The following describes two proteins that form a bound complex.

Contacts between the two chains:
Residue K390 in protein 2 interacts with residue R241 in protein 1 (closest heavy-atom distance 5.0 Å).
Residue Q459 in protein 2 interacts with residue L264 in protein 1 (closest heavy-atom distance 4.5 Å).
Residue E387 in protein 2 interacts with residue R322 in protein 1 (closest heavy-atom distance 3.8 Å).
Residue E393 in protein 2 is in contact with residue A234 in protein 1 (closest heavy-atom distance 4.7 Å).
Residue R713 in protein 2 is in contact with residue D284 in protein 1 (closest heavy-atom distance 4.7 Å).
Residue P458 in protein 2 interacts with residue L262 in protein 1 (closest heavy-atom distance 3.3 Å).
Residue E393 in protein 2 is in contact with residue K233 in protein 1 (closest heavy-atom distance 3.9 Å).
Residue L382 in protein 2 interacts with residue R248 in protein 1 (closest heavy-atom distance 3.6 Å).
Residue P425 in protein 2 is in contact with residue E254 in protein 1 (closest heavy-atom distance 4.8 Å).
Residue Q892 in protein 2 interacts with residue K267 in protein 1 (closest heavy-atom distance 4.6 Å).
Residue D428 in protein 2 contacts residue I258 in protein 1 (closest heavy-atom distance 4.1 Å).
Residue G381 in protein 2 is in contact with residue R248 in protein 1 (closest heavy-atom distance 3.7 Å).
Residue L401 in protein 2 is in contact with residue K229 in protein 1 (closest heavy-atom distance 4.9 Å).
Residue P425 in protein 2 interacts with residue I258 in protein 1 (closest heavy-atom distance 3.9 Å).
Residue K711 in protein 2 is in contact with residue P266 in protein 1 (closest heavy-atom distance 4.9 Å).
Residue A422 in protein 2 is in contact with residue M251 in protein 1 (closest heavy-atom distance 3.6 Å).
Residue P424 in protein 2 interacts with residue M251 in protein 1 (closest heavy-atom distance 4.9 Å).
Residue L385 in protein 2 contacts residue R248 in protein 1 (closest heavy-atom distance 3.9 Å).
Residue A422 in protein 2 contacts residue A255 in protein 1 (closest heavy-atom distance 4.3 Å).
Residue K711 in protein 2 contacts residue L264 in protein 1 (closest heavy-atom distance 3.6 Å).
Residue D461 in protein 2 interacts with residue L264 in protein 1 (closest heavy-atom distance 3.9 Å).
Residue E393 in protein 2 contacts residue I232 in protein 1 (closest heavy-atom distance 4.1 Å).
Residue R713 in protein 2 interacts with residue E282 in protein 1 (closest heavy-atom distance 4.2 Å).
Residue D428 in protein 2 interacts with residue K259 in protein 1 (closest heavy-atom distance 4.3 Å).
Residue V456 in protein 2 interacts with residue G263 in protein 1 (closest heavy-atom distance 3.1 Å).
Residue R392 in protein 2 contacts residue Y235 in protein 1 (closest heavy-atom distance 4.7 Å).
Residue V456 in protein 2 contacts residue L265 in protein 1 (closest heavy-atom distance 4.7 Å).
Residue P425 in protein 2 interacts with residue A255 in protein 1 (closest heavy-atom distance 4.8 Å).
Residue T394 in protein 2 is in contact with residue S231 in protein 1 (closest heavy-atom distance 3.7 Å).
Residue F391 in protein 2 is in contact with residue R241 in protein 1 (closest heavy-atom distance 4.8 Å).
Residue K439 in protein 2 contacts residue L265 in protein 1 (closest heavy-atom distance 4.8 Å).
Residue P458 in protein 2 interacts with residue G263 in protein 1 (closest heavy-atom distance 3.0 Å).
Residue K457 in protein 2 is in contact with residue L264 in protein 1 (closest heavy-atom distance 4.8 Å).
Residue R392 in protein 2 interacts with residue K233 in protein 1 (closest heavy-atom distance 4.9 Å).
Residue I432 in protein 2 contacts residue L262 in protein 1 (closest heavy-atom distance 3.4 Å).
Residue L429 in protein 2 is in contact with residue I258 in protein 1 (closest heavy-atom distance 4.3 Å).
Residue A422 in protein 2 contacts residue A252 in protein 1 (closest heavy-atom distance 4.9 Å).
Residue Y460 in protein 2 contacts residue L264 in protein 1 (closest heavy-atom distance 4.5 Å).
Residue T395 in protein 2 is in contact with residue I232 in protein 1 (closest heavy-atom distance 4.2 Å).
Residue P458 in protein 2 contacts residue K261 in protein 1 (closest heavy-atom distance 3.1 Å).
Residue V386 in protein 2 is in contact with residue R322 in protein 1 (closest heavy-atom distance 4.0 Å).
Residue T394 in protein 2 interacts with residue I232 in protein 1 (closest heavy-atom distance 4.0 Å).
Residue P421 in protein 2 interacts with residue A255 in protein 1 (closest heavy-atom distance 4.5 Å).
Residue I423 in protein 2 contacts residue M251 in protein 1 (closest heavy-atom distance 3.0 Å).
Residue K711 in protein 2 contacts residue K267 in protein 1 (closest heavy-atom distance 3.7 Å).
Residue F391 in protein 2 interacts with residue A234 in protein 1 (closest heavy-atom distance 3.8 Å).
Residue I432 in protein 2 interacts with residue I258 in protein 1 (closest heavy-atom distance 4.7 Å).
Residue P458 in protein 2 interacts with residue L264 in protein 1 (closest heavy-atom distance 3.6 Å).
Residue R392 in protein 2 is in contact with residue A234 in protein 1 (closest heavy-atom distance 3.1 Å).
Residue K457 in protein 2 contacts residue G263 in protein 1 (closest heavy-atom distance 4.6 Å).
Residue R392 in protein 2 is in contact with residue L236 in protein 1 (closest heavy-atom distance 3.8 Å).
Residue V456 in protein 2 is in contact with residue L264 in protein 1 (closest heavy-atom distance 4.0 Å).
Residue L429 in protein 2 contacts residue L262 in protein 1 (closest heavy-atom distance 3.3 Å).
Residue V378 in protein 2 is in contact with residue R248 in protein 1 (closest heavy-atom distance 4.5 Å).
Residue T395 in protein 2 interacts with residue A234 in protein 1 (closest heavy-atom distance 3.3 Å).
Residue F391 in protein 2 interacts with residue K233 in protein 1 (closest heavy-atom distance 3.7 Å).
Residue F391 in protein 2 contacts residue Y235 in protein 1 (closest heavy-atom distance 3.5 Å).
Residue D405 in protein 2 contacts residue S231 in protein 1 (closest heavy-atom distance 4.2 Å).

Sequence of protein 2:
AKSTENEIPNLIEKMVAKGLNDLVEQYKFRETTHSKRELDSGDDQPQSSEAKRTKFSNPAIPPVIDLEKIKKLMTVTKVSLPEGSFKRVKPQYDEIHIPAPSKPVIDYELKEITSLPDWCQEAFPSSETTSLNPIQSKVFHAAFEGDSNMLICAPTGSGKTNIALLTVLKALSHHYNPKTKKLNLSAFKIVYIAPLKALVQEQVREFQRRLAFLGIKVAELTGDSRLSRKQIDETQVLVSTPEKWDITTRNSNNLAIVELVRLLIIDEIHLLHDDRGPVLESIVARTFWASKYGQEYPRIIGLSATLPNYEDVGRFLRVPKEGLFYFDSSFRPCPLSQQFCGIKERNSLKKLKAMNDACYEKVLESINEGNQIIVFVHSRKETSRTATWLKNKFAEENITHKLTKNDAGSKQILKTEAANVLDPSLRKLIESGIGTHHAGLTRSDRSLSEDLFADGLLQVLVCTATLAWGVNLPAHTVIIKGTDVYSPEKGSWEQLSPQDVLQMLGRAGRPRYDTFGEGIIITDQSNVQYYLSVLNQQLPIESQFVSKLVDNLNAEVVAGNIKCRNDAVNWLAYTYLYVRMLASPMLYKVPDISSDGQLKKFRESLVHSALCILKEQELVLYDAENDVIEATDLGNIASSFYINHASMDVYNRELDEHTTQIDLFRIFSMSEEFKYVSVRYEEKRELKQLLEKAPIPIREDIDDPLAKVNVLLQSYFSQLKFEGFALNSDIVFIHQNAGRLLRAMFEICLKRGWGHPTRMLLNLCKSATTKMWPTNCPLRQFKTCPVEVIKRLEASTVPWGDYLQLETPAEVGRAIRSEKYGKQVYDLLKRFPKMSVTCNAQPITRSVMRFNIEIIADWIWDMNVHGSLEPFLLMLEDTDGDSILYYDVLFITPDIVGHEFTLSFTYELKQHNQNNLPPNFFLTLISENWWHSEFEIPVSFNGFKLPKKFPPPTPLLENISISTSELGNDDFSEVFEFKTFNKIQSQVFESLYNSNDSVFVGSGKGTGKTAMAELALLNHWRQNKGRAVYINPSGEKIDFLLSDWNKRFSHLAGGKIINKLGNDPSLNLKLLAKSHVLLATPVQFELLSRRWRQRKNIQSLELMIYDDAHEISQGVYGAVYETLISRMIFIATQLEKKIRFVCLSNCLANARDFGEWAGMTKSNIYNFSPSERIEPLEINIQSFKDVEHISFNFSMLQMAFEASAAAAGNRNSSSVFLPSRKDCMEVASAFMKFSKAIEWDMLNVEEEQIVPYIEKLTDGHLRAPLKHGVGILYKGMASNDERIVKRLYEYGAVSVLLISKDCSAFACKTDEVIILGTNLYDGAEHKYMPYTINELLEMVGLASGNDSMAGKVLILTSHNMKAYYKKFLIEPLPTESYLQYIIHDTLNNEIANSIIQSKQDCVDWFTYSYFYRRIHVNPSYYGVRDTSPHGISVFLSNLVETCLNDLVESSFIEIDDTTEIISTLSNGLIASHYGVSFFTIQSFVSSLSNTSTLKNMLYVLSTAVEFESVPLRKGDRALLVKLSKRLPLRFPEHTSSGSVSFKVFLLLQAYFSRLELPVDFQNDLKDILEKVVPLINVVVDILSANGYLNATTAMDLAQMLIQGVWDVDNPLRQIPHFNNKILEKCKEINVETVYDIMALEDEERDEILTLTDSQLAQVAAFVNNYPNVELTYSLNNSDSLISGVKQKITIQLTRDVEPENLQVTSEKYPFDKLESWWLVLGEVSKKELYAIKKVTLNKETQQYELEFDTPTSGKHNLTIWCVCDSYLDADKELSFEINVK

Sequence of protein 1:
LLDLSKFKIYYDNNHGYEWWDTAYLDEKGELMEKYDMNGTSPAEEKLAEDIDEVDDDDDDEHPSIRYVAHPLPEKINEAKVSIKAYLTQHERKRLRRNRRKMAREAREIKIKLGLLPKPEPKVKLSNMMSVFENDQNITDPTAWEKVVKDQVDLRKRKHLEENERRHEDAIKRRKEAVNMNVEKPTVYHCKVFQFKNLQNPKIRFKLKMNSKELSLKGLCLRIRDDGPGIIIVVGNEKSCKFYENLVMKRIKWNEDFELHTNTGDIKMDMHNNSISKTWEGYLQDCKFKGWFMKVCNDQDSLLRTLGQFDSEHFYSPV